Sequence of the second protein:
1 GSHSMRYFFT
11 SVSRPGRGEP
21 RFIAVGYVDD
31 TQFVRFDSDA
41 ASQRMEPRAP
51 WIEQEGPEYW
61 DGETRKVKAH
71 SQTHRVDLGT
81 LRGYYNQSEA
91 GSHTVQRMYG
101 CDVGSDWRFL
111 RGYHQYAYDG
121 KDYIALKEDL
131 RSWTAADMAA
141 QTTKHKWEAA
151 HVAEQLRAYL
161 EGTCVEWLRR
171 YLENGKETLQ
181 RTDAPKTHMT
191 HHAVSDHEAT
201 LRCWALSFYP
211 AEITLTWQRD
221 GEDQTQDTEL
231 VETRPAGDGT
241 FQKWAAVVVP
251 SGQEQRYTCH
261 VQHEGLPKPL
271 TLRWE

The following describes two proteins that form a bound complex.

Interface contacts:
Residue V76 in the second protein interacts with residue Y8 in the first protein (closest heavy-atom distance 3.6 Å).
Residue W167 in the second protein contacts residue L1 in the first protein (closest heavy-atom distance 3.7 Å).
Residue R97 in the second protein contacts residue Y5 in the first protein (closest heavy-atom distance 5.0 Å).
Residue K66 in the second protein is in contact with residue L2 in the first protein (closest heavy-atom distance 3.0 Å).
Residue Q155 in the second protein interacts with residue F3 in the first protein (closest heavy-atom distance 3.9 Å).
Residue Y99 in the second protein interacts with residue L2 in the first protein (closest heavy-atom distance 3.4 Å).
Residue M45 in the second protein is in contact with residue L2 in the first protein (closest heavy-atom distance 3.6 Å).
Residue H70 in the second protein is in contact with residue F3 in the first protein (closest heavy-atom distance 3.2 Å).
Residue R97 in the second protein contacts residue V7 in the first protein (closest heavy-atom distance 3.8 Å).
Residue H114 in the second protein interacts with residue V7 in the first protein (closest heavy-atom distance 4.4 Å).
Residue Y171 in the second protein is in contact with residue L1 in the first protein (closest heavy-atom distance 2.8 Å).
Residue T143 in the second protein interacts with residue V9 in the first protein (closest heavy-atom distance 2.7 Å).
Residue F9 in the second protein is in contact with residue L2 in the first protein (closest heavy-atom distance 3.7 Å).
Residue T163 in the second protein contacts residue L1 in the first protein (closest heavy-atom distance 3.8 Å).
Residue T73 in the second protein is in contact with residue P6 in the first protein (closest heavy-atom distance 4.1 Å).
Residue K66 in the second protein is in contact with residue L1 in the first protein (closest heavy-atom distance 3.5 Å).
Residue K66 in the second protein is in contact with residue G4 in the first protein (closest heavy-atom distance 4.2 Å).
Residue E63 in the second protein is in contact with residue L2 in the first protein (closest heavy-atom distance 2.9 Å).
Residue R97 in the second protein is in contact with residue F3 in the first protein (closest heavy-atom distance 4.0 Å).
Residue Q155 in the second protein interacts with residue Y5 in the first protein (closest heavy-atom distance 3.8 Å).
Residue Y7 in the second protein contacts residue L2 in the first protein (closest heavy-atom distance 3.6 Å).
Residue K146 in the second protein contacts residue V9 in the first protein (closest heavy-atom distance 2.7 Å).
Residue Y116 in the second protein is in contact with residue V7 in the first protein (closest heavy-atom distance 3.9 Å).
Residue M5 in the second protein is in contact with residue L1 in the first protein (closest heavy-atom distance 4.0 Å).
Residue V152 in the second protein interacts with residue V7 in the first protein (closest heavy-atom distance 4.5 Å).
Residue V67 in the second protein is in contact with residue L2 in the first protein (closest heavy-atom distance 3.6 Å).
Residue D77 in the second protein is in contact with residue Y8 in the first protein (closest heavy-atom distance 3.6 Å).
Residue K146 in the second protein interacts with residue Y8 in the first protein (closest heavy-atom distance 3.9 Å).
Residue Y159 in the second protein is in contact with residue L2 in the first protein (closest heavy-atom distance 3.7 Å).
Residue Y7 in the second protein interacts with residue L1 in the first protein (closest heavy-atom distance 2.8 Å).
Residue W147 in the second protein contacts residue Y8 in the first protein (closest heavy-atom distance 2.7 Å).
Residue F33 in the second protein is in contact with residue L1 in the first protein (closest heavy-atom distance 4.9 Å).
Residue T73 in the second protein contacts residue Y8 in the first protein (closest heavy-atom distance 3.9 Å).
Residue T80 in the second protein is in contact with residue V9 in the first protein (closest heavy-atom distance 3.5 Å).
Residue D77 in the second protein is in contact with residue V9 in the first protein (closest heavy-atom distance 3.0 Å).
Residue D77 in the second protein is in contact with residue V7 in the first protein (closest heavy-atom distance 4.5 Å).
Residue L81 in the second protein contacts residue V9 in the first protein (closest heavy-atom distance 3.9 Å).
Residue Y99 in the second protein is in contact with residue F3 in the first protein (closest heavy-atom distance 2.9 Å).
Residue L156 in the second protein interacts with residue F3 in the first protein (closest heavy-atom distance 3.8 Å).
Residue E63 in the second protein contacts residue L1 in the first protein (closest heavy-atom distance 3.3 Å).
Residue Y116 in the second protein interacts with residue V9 in the first protein (closest heavy-atom distance 4.0 Å).
Residue W147 in the second protein interacts with residue V9 in the first protein (closest heavy-atom distance 4.0 Å).
Residue Y159 in the second protein is in contact with residue F3 in the first protein (closest heavy-atom distance 3.5 Å).
Residue Q72 in the second protein is in contact with residue Y8 in the first protein (closest heavy-atom distance 4.9 Å).
Residue Y123 in the second protein contacts residue V9 in the first protein (closest heavy-atom distance 4.2 Å).
Residue Y84 in the second protein contacts residue V9 in the first protein (closest heavy-atom distance 2.7 Å).
Residue Y59 in the second protein interacts with residue L1 in the first protein (closest heavy-atom distance 3.8 Å).
Residue H70 in the second protein is in contact with residue L2 in the first protein (closest heavy-atom distance 4.2 Å).
Residue T143 in the second protein interacts with residue Y8 in the first protein (closest heavy-atom distance 4.9 Å).
Residue K66 in the second protein is in contact with residue F3 in the first protein (closest heavy-atom distance 4.3 Å).
Residue W147 in the second protein interacts with residue V7 in the first protein (closest heavy-atom distance 3.5 Å).
Residue T73 in the second protein is in contact with residue V7 in the first protein (closest heavy-atom distance 3.4 Å).
Residue Y159 in the second protein contacts residue L1 in the first protein (closest heavy-atom distance 2.7 Å).

Sequence of the first protein:
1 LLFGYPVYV